Sequence of chain A:
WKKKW

Contacts between the two chains:
Residue S23 in chain B is in contact with residue K6 in chain A (closest heavy-atom distance 3.8 Å).
Residue T98 in chain B interacts with residue W10 in chain A (closest heavy-atom distance 3.4 Å).

The following describes two proteins that form a bound complex.

Sequence of chain B:
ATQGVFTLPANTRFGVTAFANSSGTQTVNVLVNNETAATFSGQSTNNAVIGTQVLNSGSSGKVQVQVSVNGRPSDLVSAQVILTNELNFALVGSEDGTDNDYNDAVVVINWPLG